Contacts between the two chains:
Residue P60 in protein 2 is in contact with residue Q48 in protein 1 (closest heavy-atom distance 3.6 Å).
Residue A56 in protein 2 contacts residue A56 in protein 1 (closest heavy-atom distance 3.6 Å).
Residue A93 in protein 2 is in contact with residue R89 in protein 1 (closest heavy-atom distance 3.8 Å).
Residue A86 in protein 2 interacts with residue Y55 in protein 1 (closest heavy-atom distance 3.8 Å).
Residue A90 in protein 2 contacts residue A93 in protein 1 (closest heavy-atom distance 4.6 Å).
Residue M44 in protein 2 is in contact with residue E58 in protein 1 (closest heavy-atom distance 4.2 Å).
Residue N84 in protein 2 contacts residue V54 in protein 1 (closest heavy-atom distance 4.1 Å).
Residue A86 in protein 2 interacts with residue A90 in protein 1 (closest heavy-atom distance 5.0 Å).
Residue A93 in protein 2 contacts residue A86 in protein 1 (closest heavy-atom distance 3.5 Å).
Residue K53 in protein 2 is in contact with residue G83 in protein 1 (closest heavy-atom distance 3.1 Å).
Residue L59 in protein 2 is in contact with residue V54 in protein 1 (closest heavy-atom distance 4.4 Å).
Residue K31 in protein 2 is in contact with residue E58 in protein 1 (closest heavy-atom distance 3.1 Å).
Residue A56 in protein 2 is in contact with residue V57 in protein 1 (closest heavy-atom distance 3.3 Å).
Residue P60 in protein 2 is in contact with residue Y55 in protein 1 (closest heavy-atom distance 4.8 Å).
Residue V57 in protein 2 interacts with residue Y55 in protein 1 (closest heavy-atom distance 4.3 Å).
Residue Y55 in protein 2 interacts with residue N84 in protein 1 (closest heavy-atom distance 4.3 Å).
Residue L59 in protein 2 interacts with residue Y55 in protein 1 (closest heavy-atom distance 3.6 Å).
Residue R89 in protein 2 interacts with residue A93 in protein 1 (closest heavy-atom distance 3.8 Å).
Residue E58 in protein 2 interacts with residue K31 in protein 1 (closest heavy-atom distance 3.5 Å).
Residue Y55 in protein 2 contacts residue E58 in protein 1 (closest heavy-atom distance 3.3 Å).
Residue Y55 in protein 2 interacts with residue A90 in protein 1 (closest heavy-atom distance 3.9 Å).
Residue V57 in protein 2 is in contact with residue V57 in protein 1 (closest heavy-atom distance 4.9 Å).
Residue A86 in protein 2 is in contact with residue A94 in protein 1 (closest heavy-atom distance 4.4 Å).
Residue E58 in protein 2 interacts with residue V54 in protein 1 (closest heavy-atom distance 4.7 Å).
Residue V54 in protein 2 contacts residue L59 in protein 1 (closest heavy-atom distance 4.2 Å).
Residue V54 in protein 2 is in contact with residue N84 in protein 1 (closest heavy-atom distance 3.2 Å).
Residue Q48 in protein 2 contacts residue P60 in protein 1 (closest heavy-atom distance 3.7 Å).
Residue E58 in protein 2 contacts residue Y55 in protein 1 (closest heavy-atom distance 3.3 Å).
Residue A93 in protein 2 is in contact with residue A90 in protein 1 (closest heavy-atom distance 4.5 Å).
Residue N84 in protein 2 is in contact with residue K53 in protein 1 (closest heavy-atom distance 3.5 Å).
Residue A94 in protein 2 interacts with residue A86 in protein 1 (closest heavy-atom distance 4.5 Å).
Residue S26 in protein 2 interacts with residue A86 in protein 1 (closest heavy-atom distance 3.7 Å).
Residue V54 in protein 2 contacts residue E58 in protein 1 (closest heavy-atom distance 4.8 Å).
Residue S26 in protein 2 is in contact with residue N84 in protein 1 (closest heavy-atom distance 4.7 Å).
Residue A90 in protein 2 interacts with residue A90 in protein 1 (closest heavy-atom distance 3.7 Å).
Residue K53 in protein 2 is in contact with residue N84 in protein 1 (closest heavy-atom distance 3.7 Å).
Residue N84 in protein 2 interacts with residue Y55 in protein 1 (closest heavy-atom distance 4.6 Å).
Residue Y55 in protein 2 is in contact with residue V57 in protein 1 (closest heavy-atom distance 4.3 Å).
Residue Y55 in protein 2 is in contact with residue P60 in protein 1 (closest heavy-atom distance 4.9 Å).
Residue K53 in protein 2 interacts with residue T82 in protein 1 (closest heavy-atom distance 4.1 Å).
Residue A86 in protein 2 is in contact with residue A93 in protein 1 (closest heavy-atom distance 3.5 Å).
Residue Y55 in protein 2 contacts residue A86 in protein 1 (closest heavy-atom distance 3.8 Å).
Residue M44 in protein 2 interacts with residue P60 in protein 1 (closest heavy-atom distance 4.8 Å).
Residue P60 in protein 2 is in contact with residue V54 in protein 1 (closest heavy-atom distance 3.2 Å).
Residue K31 in protein 2 is in contact with residue K31 in protein 1 (closest heavy-atom distance 4.7 Å).
Residue A86 in protein 2 is in contact with residue S26 in protein 1 (closest heavy-atom distance 3.6 Å).
Residue G83 in protein 2 interacts with residue K53 in protein 1 (closest heavy-atom distance 3.5 Å).
Residue E58 in protein 2 contacts residue M44 in protein 1 (closest heavy-atom distance 4.2 Å).
Residue A87 in protein 2 is in contact with residue Y55 in protein 1 (closest heavy-atom distance 3.8 Å).
Residue Y55 in protein 2 is in contact with residue A87 in protein 1 (closest heavy-atom distance 3.9 Å).
Residue A90 in protein 2 interacts with residue Y55 in protein 1 (closest heavy-atom distance 4.0 Å).
Residue A56 in protein 2 interacts with residue E58 in protein 1 (closest heavy-atom distance 2.9 Å).
Residue V57 in protein 2 is in contact with residue A56 in protein 1 (closest heavy-atom distance 3.4 Å).
Residue V54 in protein 2 interacts with residue P60 in protein 1 (closest heavy-atom distance 3.5 Å).
Residue P60 in protein 2 interacts with residue M44 in protein 1 (closest heavy-atom distance 4.6 Å).
Residue E58 in protein 2 is in contact with residue A56 in protein 1 (closest heavy-atom distance 3.0 Å).
Residue Y55 in protein 2 is in contact with residue L59 in protein 1 (closest heavy-atom distance 3.7 Å).

Sequence of protein 1:
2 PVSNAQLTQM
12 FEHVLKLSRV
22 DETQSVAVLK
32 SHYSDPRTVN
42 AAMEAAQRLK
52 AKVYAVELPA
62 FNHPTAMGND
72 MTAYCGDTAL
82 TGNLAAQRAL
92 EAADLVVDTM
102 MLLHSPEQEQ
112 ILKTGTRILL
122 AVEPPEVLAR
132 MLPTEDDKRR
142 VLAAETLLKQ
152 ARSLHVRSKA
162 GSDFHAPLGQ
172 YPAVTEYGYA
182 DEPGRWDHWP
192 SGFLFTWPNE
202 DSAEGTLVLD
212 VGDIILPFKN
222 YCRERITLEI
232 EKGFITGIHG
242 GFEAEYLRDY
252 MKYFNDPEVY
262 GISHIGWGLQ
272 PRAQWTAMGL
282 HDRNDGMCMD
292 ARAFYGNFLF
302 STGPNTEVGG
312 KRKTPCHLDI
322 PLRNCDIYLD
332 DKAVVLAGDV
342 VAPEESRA

These two protein chains interact to form a complex.

Sequence of protein 2:
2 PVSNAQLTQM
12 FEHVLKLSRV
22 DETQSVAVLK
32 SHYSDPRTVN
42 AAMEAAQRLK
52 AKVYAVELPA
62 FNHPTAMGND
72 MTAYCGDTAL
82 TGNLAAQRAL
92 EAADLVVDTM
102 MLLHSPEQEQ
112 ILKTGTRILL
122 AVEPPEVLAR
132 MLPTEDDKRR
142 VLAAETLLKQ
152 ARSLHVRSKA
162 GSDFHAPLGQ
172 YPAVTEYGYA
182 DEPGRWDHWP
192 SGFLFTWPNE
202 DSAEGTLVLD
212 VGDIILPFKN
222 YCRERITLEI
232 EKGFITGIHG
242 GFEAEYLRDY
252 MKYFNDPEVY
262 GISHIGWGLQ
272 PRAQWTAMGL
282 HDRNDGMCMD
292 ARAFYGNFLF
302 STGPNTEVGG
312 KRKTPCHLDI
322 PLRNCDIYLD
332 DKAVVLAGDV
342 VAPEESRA